Sequence of protein 2:
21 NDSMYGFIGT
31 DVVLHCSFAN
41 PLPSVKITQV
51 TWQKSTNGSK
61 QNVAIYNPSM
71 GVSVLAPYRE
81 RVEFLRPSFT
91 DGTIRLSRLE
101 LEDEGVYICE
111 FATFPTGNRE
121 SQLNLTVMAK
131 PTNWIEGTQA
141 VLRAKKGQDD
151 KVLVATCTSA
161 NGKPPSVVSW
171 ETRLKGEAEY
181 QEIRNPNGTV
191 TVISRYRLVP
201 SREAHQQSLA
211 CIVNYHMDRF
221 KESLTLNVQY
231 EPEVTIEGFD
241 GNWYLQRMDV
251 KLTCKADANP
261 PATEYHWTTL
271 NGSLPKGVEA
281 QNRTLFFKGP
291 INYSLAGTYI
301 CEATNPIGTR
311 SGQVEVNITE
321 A

Sequence of protein 1:
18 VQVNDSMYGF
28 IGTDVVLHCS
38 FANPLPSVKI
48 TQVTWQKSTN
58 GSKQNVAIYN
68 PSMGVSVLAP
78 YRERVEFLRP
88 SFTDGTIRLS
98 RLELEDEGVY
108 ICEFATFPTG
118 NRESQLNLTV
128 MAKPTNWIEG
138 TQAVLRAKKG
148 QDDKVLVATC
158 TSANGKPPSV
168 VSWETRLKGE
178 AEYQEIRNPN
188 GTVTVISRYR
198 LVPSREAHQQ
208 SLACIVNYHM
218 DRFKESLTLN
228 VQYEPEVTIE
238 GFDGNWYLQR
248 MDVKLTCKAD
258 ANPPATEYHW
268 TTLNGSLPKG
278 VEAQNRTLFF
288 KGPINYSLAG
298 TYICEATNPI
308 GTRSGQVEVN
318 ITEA

This data describes a binding interaction between two proteins.

Interface contacts:
Residue K60 in protein 1 contacts residue E120 in protein 2 (closest heavy-atom distance 3.5 Å).
Residue P115 in protein 1 interacts with residue L75 in protein 2 (closest heavy-atom distance 3.4 Å).
Residue N62 in protein 1 contacts residue T116 in protein 2 (closest heavy-atom distance 3.4 Å).
Residue E110 in protein 1 interacts with residue N118 in protein 2 (closest heavy-atom distance 3.1 Å).
Residue I65 in protein 1 interacts with residue T116 in protein 2 (closest heavy-atom distance 4.2 Å).
Residue Q49 in protein 1 interacts with residue T113 in protein 2 (closest heavy-atom distance 3.2 Å).
Residue T116 in protein 1 interacts with residue N62 in protein 2 (closest heavy-atom distance 3.9 Å).
Residue G71 in protein 1 interacts with residue F114 in protein 2 (closest heavy-atom distance 3.2 Å).
Residue N118 in protein 1 interacts with residue N62 in protein 2 (closest heavy-atom distance 2.8 Å).
Residue I65 in protein 1 interacts with residue P115 in protein 2 (closest heavy-atom distance 3.4 Å).
Residue T48 in protein 1 contacts residue N67 in protein 2 (closest heavy-atom distance 3.6 Å).
Residue F114 in protein 1 contacts residue Q49 in protein 2 (closest heavy-atom distance 3.9 Å).
Residue M70 in protein 1 interacts with residue T48 in protein 2 (closest heavy-atom distance 4.4 Å).
Residue N118 in protein 1 contacts residue Q53 in protein 2 (closest heavy-atom distance 4.2 Å).
Residue E120 in protein 1 interacts with residue K60 in protein 2 (closest heavy-atom distance 3.4 Å).
Residue F114 in protein 1 contacts residue G71 in protein 2 (closest heavy-atom distance 3.4 Å).
Residue V72 in protein 1 contacts residue F114 in protein 2 (closest heavy-atom distance 4.0 Å).
Residue T48 in protein 1 is in contact with residue T48 in protein 2 (closest heavy-atom distance 3.0 Å).
Residue S73 in protein 1 interacts with residue P115 in protein 2 (closest heavy-atom distance 2.8 Å).
Residue K46 in protein 1 contacts residue M70 in protein 2 (closest heavy-atom distance 3.9 Å).
Residue F114 in protein 1 interacts with residue N67 in protein 2 (closest heavy-atom distance 3.6 Å).
Residue F114 in protein 1 interacts with residue M70 in protein 2 (closest heavy-atom distance 3.5 Å).
Residue T113 in protein 1 is in contact with residue Q49 in protein 2 (closest heavy-atom distance 2.9 Å).
Residue E110 in protein 1 contacts residue Q53 in protein 2 (closest heavy-atom distance 4.2 Å).
Residue G117 in protein 1 interacts with residue N62 in protein 2 (closest heavy-atom distance 3.5 Å).
Residue A112 in protein 1 contacts residue Q49 in protein 2 (closest heavy-atom distance 4.2 Å).
Residue F114 in protein 1 interacts with residue I65 in protein 2 (closest heavy-atom distance 3.7 Å).
Residue T113 in protein 1 interacts with residue I65 in protein 2 (closest heavy-atom distance 4.6 Å).
Residue Q49 in protein 1 interacts with residue T48 in protein 2 (closest heavy-atom distance 2.9 Å).
Residue M70 in protein 1 interacts with residue F114 in protein 2 (closest heavy-atom distance 3.8 Å).
Residue L75 in protein 1 is in contact with residue P115 in protein 2 (closest heavy-atom distance 3.3 Å).
Residue T51 in protein 1 interacts with residue G117 in protein 2 (closest heavy-atom distance 4.7 Å).
Residue T116 in protein 1 interacts with residue I65 in protein 2 (closest heavy-atom distance 4.6 Å).
Residue M70 in protein 1 is in contact with residue K46 in protein 2 (closest heavy-atom distance 4.2 Å).
Residue T116 in protein 1 contacts residue L75 in protein 2 (closest heavy-atom distance 3.9 Å).
Residue I65 in protein 1 is in contact with residue F114 in protein 2 (closest heavy-atom distance 3.9 Å).
Residue N62 in protein 1 interacts with residue G117 in protein 2 (closest heavy-atom distance 3.5 Å).
Residue N67 in protein 1 interacts with residue T48 in protein 2 (closest heavy-atom distance 3.5 Å).
Residue E110 in protein 1 interacts with residue E110 in protein 2 (closest heavy-atom distance 2.9 Å).
Residue N118 in protein 1 contacts residue T51 in protein 2 (closest heavy-atom distance 3.6 Å).
Residue N62 in protein 1 is in contact with residue N118 in protein 2 (closest heavy-atom distance 2.8 Å).
Residue Q53 in protein 1 is in contact with residue N118 in protein 2 (closest heavy-atom distance 4.0 Å).
Residue T48 in protein 1 is in contact with residue Q49 in protein 2 (closest heavy-atom distance 2.8 Å).
Residue Q49 in protein 1 is in contact with residue F114 in protein 2 (closest heavy-atom distance 4.2 Å).
Residue S73 in protein 1 contacts residue F114 in protein 2 (closest heavy-atom distance 3.9 Å).
Residue N118 in protein 1 interacts with residue E110 in protein 2 (closest heavy-atom distance 2.8 Å).
Residue Q49 in protein 1 interacts with residue N118 in protein 2 (closest heavy-atom distance 3.8 Å).
Residue N67 in protein 1 is in contact with residue F114 in protein 2 (closest heavy-atom distance 3.5 Å).
Residue K60 in protein 1 is in contact with residue K60 in protein 2 (closest heavy-atom distance 4.1 Å).
Residue L75 in protein 1 is in contact with residue T116 in protein 2 (closest heavy-atom distance 3.7 Å).
Residue Q49 in protein 1 interacts with residue A112 in protein 2 (closest heavy-atom distance 4.0 Å).
Residue F114 in protein 1 contacts residue V72 in protein 2 (closest heavy-atom distance 4.0 Å).
Residue G117 in protein 1 interacts with residue I65 in protein 2 (closest heavy-atom distance 3.8 Å).
Residue N118 in protein 1 contacts residue Q49 in protein 2 (closest heavy-atom distance 3.5 Å).
Residue T51 in protein 1 contacts residue N118 in protein 2 (closest heavy-atom distance 3.2 Å).
Residue F114 in protein 1 is in contact with residue S73 in protein 2 (closest heavy-atom distance 3.9 Å).
Residue I65 in protein 1 is in contact with residue T113 in protein 2 (closest heavy-atom distance 4.6 Å).
Residue P115 in protein 1 interacts with residue S73 in protein 2 (closest heavy-atom distance 2.7 Å).
Residue I65 in protein 1 is in contact with residue G117 in protein 2 (closest heavy-atom distance 3.6 Å).
Residue P115 in protein 1 is in contact with residue I65 in protein 2 (closest heavy-atom distance 3.9 Å).